Sequence of protein 1:
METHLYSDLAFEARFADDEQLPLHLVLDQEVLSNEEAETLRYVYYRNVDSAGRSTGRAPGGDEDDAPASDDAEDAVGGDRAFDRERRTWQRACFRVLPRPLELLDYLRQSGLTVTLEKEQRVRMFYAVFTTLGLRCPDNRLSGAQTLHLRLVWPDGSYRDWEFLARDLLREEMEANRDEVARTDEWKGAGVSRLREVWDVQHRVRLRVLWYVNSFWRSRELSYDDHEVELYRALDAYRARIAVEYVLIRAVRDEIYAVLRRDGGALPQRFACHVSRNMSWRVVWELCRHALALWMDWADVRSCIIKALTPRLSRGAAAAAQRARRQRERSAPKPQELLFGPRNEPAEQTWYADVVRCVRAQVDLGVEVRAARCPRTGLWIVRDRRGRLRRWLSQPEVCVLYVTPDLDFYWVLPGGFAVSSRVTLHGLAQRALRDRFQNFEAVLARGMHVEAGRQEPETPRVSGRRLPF

This data describes a binding interaction between two proteins.

Contacts between the two chains:
Residue L350 in protein 1 interacts with residue Y2239 in protein 2 (closest heavy-atom distance 4.9 Å).
Residue Y351 in protein 1 is in contact with residue Y2239 in protein 2 (closest heavy-atom distance 5.0 Å).
Residue Y351 in protein 1 is in contact with residue L2238 in protein 2 (closest heavy-atom distance 4.1 Å).
Residue E347 in protein 1 contacts residue M2235 in protein 2 (closest heavy-atom distance 4.1 Å).
Residue V348 in protein 1 interacts with residue L2238 in protein 2 (closest heavy-atom distance 4.2 Å).
Residue R166 in protein 1 interacts with residue Y2239 in protein 2 (closest heavy-atom distance 4.8 Å).
Residue E347 in protein 1 interacts with residue L2238 in protein 2 (closest heavy-atom distance 3.7 Å).

Sequence of protein 2:
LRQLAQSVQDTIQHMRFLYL